Sequence of chain A:
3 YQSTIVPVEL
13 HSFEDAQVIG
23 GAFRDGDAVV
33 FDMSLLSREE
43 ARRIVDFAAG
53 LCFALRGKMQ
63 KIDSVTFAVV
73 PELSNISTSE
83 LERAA

This data describes a binding interaction between two proteins.

Sequence of chain B:
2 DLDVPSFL

Residue-level contacts at the interface:
Residue M61 in chain A is in contact with residue P6 in chain B (closest heavy-atom distance 4.5 Å).
Residue F69 in chain A interacts with residue L3 in chain B (closest heavy-atom distance 3.7 Å).
Residue F55 in chain A contacts residue L9 in chain B (closest heavy-atom distance 4.5 Å).
Residue A51 in chain A is in contact with residue L9 in chain B (closest heavy-atom distance 3.6 Å).
Residue S66 in chain A contacts residue L3 in chain B (closest heavy-atom distance 4.2 Å).
Residue A51 in chain A contacts residue F8 in chain B (closest heavy-atom distance 4.9 Å).
Residue F69 in chain A is in contact with residue D4 in chain B (closest heavy-atom distance 4.1 Å).
Residue K63 in chain A contacts residue V5 in chain B (closest heavy-atom distance 4.1 Å).
Residue C54 in chain A is in contact with residue L9 in chain B (closest heavy-atom distance 3.9 Å).
Residue R44 in chain A interacts with residue L3 in chain B (closest heavy-atom distance 3.6 Å).
Residue M35 in chain A interacts with residue L3 in chain B (closest heavy-atom distance 3.8 Å).
Residue V47 in chain A contacts residue D4 in chain B (closest heavy-atom distance 3.7 Å).
Residue R44 in chain A interacts with residue D4 in chain B (closest heavy-atom distance 3.4 Å).
Residue F69 in chain A contacts residue V5 in chain B (closest heavy-atom distance 4.0 Å).
Residue V47 in chain A contacts residue L3 in chain B (closest heavy-atom distance 3.9 Å).
Residue F55 in chain A interacts with residue F8 in chain B (closest heavy-atom distance 4.3 Å).
Residue V47 in chain A is in contact with residue V5 in chain B (closest heavy-atom distance 4.9 Å).
Residue K63 in chain A contacts residue D2 in chain B (closest heavy-atom distance 4.3 Å).
Residue Q62 in chain A contacts residue V5 in chain B (closest heavy-atom distance 4.1 Å).
Residue V47 in chain A interacts with residue P6 in chain B (closest heavy-atom distance 4.7 Å).
Residue G59 in chain A contacts residue L9 in chain B (closest heavy-atom distance 4.7 Å).
Residue A43 in chain A is in contact with residue L3 in chain B (closest heavy-atom distance 3.8 Å).
Residue M61 in chain A is in contact with residue L9 in chain B (closest heavy-atom distance 4.5 Å).
Residue K63 in chain A contacts residue L3 in chain B (closest heavy-atom distance 2.9 Å).
Residue A51 in chain A interacts with residue P6 in chain B (closest heavy-atom distance 3.7 Å).
Residue K63 in chain A contacts residue D4 in chain B (closest heavy-atom distance 4.6 Å).
Residue R44 in chain A contacts residue P6 in chain B (closest heavy-atom distance 4.9 Å).
Residue R44 in chain A contacts residue D2 in chain B (closest heavy-atom distance 4.2 Å).
Residue R40 in chain A interacts with residue L3 in chain B (closest heavy-atom distance 4.0 Å).
Residue M61 in chain A contacts residue V5 in chain B (closest heavy-atom distance 3.7 Å).